The following describes two proteins that form a bound complex.

Sequence of protein 1:
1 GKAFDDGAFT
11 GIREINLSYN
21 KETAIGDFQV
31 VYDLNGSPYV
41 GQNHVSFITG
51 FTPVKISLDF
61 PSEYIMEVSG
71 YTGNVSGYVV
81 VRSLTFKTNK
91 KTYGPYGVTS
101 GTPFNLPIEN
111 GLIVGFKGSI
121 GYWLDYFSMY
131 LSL

Residue-level contacts at the interface:
Residue V114 in protein 1 is in contact with residue T9 in protein 2 (closest heavy-atom distance 4.4 Å).
Residue S128 in protein 1 contacts residue P14 in protein 2 (closest heavy-atom distance 3.2 Å).
Residue Y126 in protein 1 interacts with residue A17 in protein 2 (closest heavy-atom distance 3.5 Å).
Residue Y126 in protein 1 contacts residue P14 in protein 2 (closest heavy-atom distance 4.0 Å).
Residue F127 in protein 1 interacts with residue G13 in protein 2 (closest heavy-atom distance 4.4 Å).
Residue Y126 in protein 1 contacts residue G16 in protein 2 (closest heavy-atom distance 4.1 Å).
Residue A8 in protein 1 contacts residue T9 in protein 2 (closest heavy-atom distance 3.8 Å).
Residue Y126 in protein 1 is in contact with residue W15 in protein 2 (closest heavy-atom distance 3.1 Å).
Residue V81 in protein 1 interacts with residue G16 in protein 2 (closest heavy-atom distance 4.4 Å).
Residue V79 in protein 1 is in contact with residue A17 in protein 2 (closest heavy-atom distance 3.4 Å).
Residue Y130 in protein 1 interacts with residue T9 in protein 2 (closest heavy-atom distance 3.8 Å).
Residue V80 in protein 1 interacts with residue A17 in protein 2 (closest heavy-atom distance 5.0 Å).
Residue L131 in protein 1 interacts with residue I11 in protein 2 (closest heavy-atom distance 4.9 Å).
Residue V81 in protein 1 is in contact with residue W15 in protein 2 (closest heavy-atom distance 3.9 Å).
Residue M129 in protein 1 is in contact with residue W15 in protein 2 (closest heavy-atom distance 3.6 Å).
Residue F127 in protein 1 is in contact with residue V12 in protein 2 (closest heavy-atom distance 5.0 Å).
Residue D125 in protein 1 is in contact with residue A17 in protein 2 (closest heavy-atom distance 2.8 Å).
Residue S128 in protein 1 is in contact with residue V12 in protein 2 (closest heavy-atom distance 3.3 Å).
Residue L131 in protein 1 is in contact with residue V10 in protein 2 (closest heavy-atom distance 2.9 Å).
Residue M129 in protein 1 contacts residue I11 in protein 2 (closest heavy-atom distance 3.3 Å).
Residue M129 in protein 1 is in contact with residue V10 in protein 2 (closest heavy-atom distance 4.0 Å).
Residue L131 in protein 1 is in contact with residue V12 in protein 2 (closest heavy-atom distance 3.8 Å).
Residue K117 in protein 1 interacts with residue I11 in protein 2 (closest heavy-atom distance 4.2 Å).
Residue V80 in protein 1 interacts with residue G16 in protein 2 (closest heavy-atom distance 5.0 Å).
Residue T72 in protein 1 interacts with residue G16 in protein 2 (closest heavy-atom distance 3.7 Å).
Residue S132 in protein 1 is in contact with residue T9 in protein 2 (closest heavy-atom distance 4.5 Å).
Residue F127 in protein 1 interacts with residue W15 in protein 2 (closest heavy-atom distance 3.1 Å).
Residue F104 in protein 1 contacts residue W15 in protein 2 (closest heavy-atom distance 3.5 Å).
Residue S128 in protein 1 contacts residue G13 in protein 2 (closest heavy-atom distance 3.7 Å).
Residue D125 in protein 1 interacts with residue W15 in protein 2 (closest heavy-atom distance 4.2 Å).
Residue Y130 in protein 1 interacts with residue V10 in protein 2 (closest heavy-atom distance 3.4 Å).
Residue Y130 in protein 1 is in contact with residue I11 in protein 2 (closest heavy-atom distance 3.6 Å).
Residue M129 in protein 1 interacts with residue V12 in protein 2 (closest heavy-atom distance 2.9 Å).
Residue F127 in protein 1 interacts with residue P14 in protein 2 (closest heavy-atom distance 3.2 Å).
Residue S128 in protein 1 interacts with residue I11 in protein 2 (closest heavy-atom distance 3.9 Å).
Residue T72 in protein 1 interacts with residue W15 in protein 2 (closest heavy-atom distance 4.3 Å).
Residue L106 in protein 1 is in contact with residue W15 in protein 2 (closest heavy-atom distance 4.2 Å).
Residue S128 in protein 1 is in contact with residue W15 in protein 2 (closest heavy-atom distance 5.0 Å).
Residue L106 in protein 1 interacts with residue V12 in protein 2 (closest heavy-atom distance 3.7 Å).
Residue D125 in protein 1 contacts residue G16 in protein 2 (closest heavy-atom distance 3.4 Å).
Residue V79 in protein 1 is in contact with residue G16 in protein 2 (closest heavy-atom distance 3.9 Å).
Residue L131 in protein 1 contacts residue T9 in protein 2 (closest heavy-atom distance 3.0 Å).

Sequence of protein 2:
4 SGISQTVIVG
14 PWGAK